Sequence of the first protein:
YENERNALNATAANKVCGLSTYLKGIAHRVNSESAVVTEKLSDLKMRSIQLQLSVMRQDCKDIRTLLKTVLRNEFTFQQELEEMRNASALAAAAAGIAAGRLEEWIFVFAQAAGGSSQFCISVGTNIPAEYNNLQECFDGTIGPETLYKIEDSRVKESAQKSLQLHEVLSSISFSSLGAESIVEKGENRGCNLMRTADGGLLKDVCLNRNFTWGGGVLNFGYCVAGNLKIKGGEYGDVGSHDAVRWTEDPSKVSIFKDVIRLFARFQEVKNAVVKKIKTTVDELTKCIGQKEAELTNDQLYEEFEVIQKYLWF

Contacts between the two chains:
Residue L121 in the second protein interacts with residue G120 in the first protein (closest heavy-atom distance 3.1 Å).
Residue H234 in the second protein is in contact with residue E154 in the first protein (closest heavy-atom distance 3.4 Å).
Residue S230 in the second protein contacts residue G138 in the first protein (closest heavy-atom distance 3.3 Å).
Residue G138 in the second protein interacts with residue L226 in the first protein (closest heavy-atom distance 3.3 Å).
Residue R125 in the second protein interacts with residue L171 in the first protein (closest heavy-atom distance 3.2 Å).
Residue P168 in the second protein contacts residue Y259 in the first protein (closest heavy-atom distance 3.4 Å).
Residue G224 in the second protein contacts residue N216 in the first protein (closest heavy-atom distance 2.8 Å).
Residue G120 in the second protein is in contact with residue I121 in the first protein (closest heavy-atom distance 3.2 Å).
Residue K62 in the second protein interacts with residue Q102 in the first protein (closest heavy-atom distance 3.0 Å).
Residue E154 in the second protein interacts with residue R233 in the first protein (closest heavy-atom distance 2.7 Å).
Residue E175 in the second protein is in contact with residue R285 in the first protein (closest heavy-atom distance 2.9 Å).
Residue R336 in the second protein contacts residue F337 in the first protein (closest heavy-atom distance 2.9 Å).
Residue E169 in the second protein interacts with residue S278 in the first protein (closest heavy-atom distance 3.2 Å).
Residue N216 in the second protein is in contact with residue G224 in the first protein (closest heavy-atom distance 2.8 Å).
Residue Q135 in the second protein is in contact with residue R233 in the first protein (closest heavy-atom distance 3.2 Å).
Residue R109 in the second protein is in contact with residue N110 in the first protein (closest heavy-atom distance 2.9 Å).
Residue R233 in the second protein interacts with residue G139 in the first protein (closest heavy-atom distance 2.7 Å).
Residue N48 in the second protein is in contact with residue N110 in the first protein (closest heavy-atom distance 3.1 Å).
Residue A137 in the second protein is in contact with residue R233 in the first protein (closest heavy-atom distance 3.0 Å).
Residue R233 in the second protein contacts residue E154 in the first protein (closest heavy-atom distance 3.0 Å).
Residue R290 in the second protein contacts residue E175 in the first protein (closest heavy-atom distance 2.8 Å).
Residue G214 in the second protein is in contact with residue L226 in the first protein (closest heavy-atom distance 3.3 Å).
Residue A136 in the second protein is in contact with residue L226 in the first protein (closest heavy-atom distance 3.4 Å).
Residue A117 in the second protein is in contact with residue A116 in the first protein (closest heavy-atom distance 3.4 Å).
Residue T237 in the second protein contacts residue Q135 in the first protein (closest heavy-atom distance 3.1 Å).
Residue P231 in the second protein contacts residue A137 in the first protein (closest heavy-atom distance 3.1 Å).
Residue T55 in the second protein contacts residue E106 in the first protein (closest heavy-atom distance 2.9 Å).
Residue V225 in the second protein interacts with residue N216 in the first protein (closest heavy-atom distance 3.2 Å).
Residue R336 in the second protein is in contact with residue L335 in the first protein (closest heavy-atom distance 3.2 Å).
Residue E128 in the second protein contacts residue G238 in the first protein (closest heavy-atom distance 3.0 Å).
Residue L226 in the second protein is in contact with residue G214 in the first protein (closest heavy-atom distance 3.4 Å).
Residue S279 in the second protein is in contact with residue E169 in the first protein (closest heavy-atom distance 3.3 Å).
Residue A137 in the second protein interacts with residue N232 in the first protein (closest heavy-atom distance 3.0 Å).
Residue G124 in the second protein is in contact with residue R125 in the first protein (closest heavy-atom distance 3.4 Å).
Residue R125 in the second protein contacts residue G124 in the first protein (closest heavy-atom distance 3.4 Å).
Residue E227 in the second protein interacts with residue Q142 in the first protein (closest heavy-atom distance 3.1 Å).
Residue R286 in the second protein interacts with residue E175 in the first protein (closest heavy-atom distance 3.0 Å).
Residue N235 in the second protein is in contact with residue Q135 in the first protein (closest heavy-atom distance 3.3 Å).
Residue R125 in the second protein is in contact with residue E127 in the first protein (closest heavy-atom distance 2.9 Å).
Residue E227 in the second protein interacts with residue G214 in the first protein (closest heavy-atom distance 2.8 Å).
Residue L114 in the second protein interacts with residue I174 in the first protein (closest heavy-atom distance 3.3 Å).
Residue G239 in the second protein is in contact with residue E128 in the first protein (closest heavy-atom distance 2.8 Å).
Residue R125 in the second protein interacts with residue E128 in the first protein (closest heavy-atom distance 2.7 Å).
Residue G214 in the second protein interacts with residue K227 in the first protein (closest heavy-atom distance 3.0 Å).
Residue N110 in the second protein interacts with residue R109 in the first protein (closest heavy-atom distance 2.8 Å).
Residue G138 in the second protein contacts residue N232 in the first protein (closest heavy-atom distance 3.1 Å).
Residue R96 in the second protein contacts residue E329 in the first protein (closest heavy-atom distance 3.0 Å).
Residue W331 in the second protein contacts residue R88 in the first protein (closest heavy-atom distance 2.8 Å).
Residue Q69 in the second protein interacts with residue W336 in the first protein (closest heavy-atom distance 3.2 Å).
Residue N216 in the second protein contacts residue L225 in the first protein (closest heavy-atom distance 3.2 Å).
Residue K62 in the second protein interacts with residue E98 in the first protein (closest heavy-atom distance 3.3 Å).
Residue Q142 in the second protein contacts residue D228 in the first protein (closest heavy-atom distance 3.1 Å).
Residue E128 in the second protein contacts residue R125 in the first protein (closest heavy-atom distance 2.8 Å).
Residue N110 in the second protein contacts residue N48 in the first protein (closest heavy-atom distance 3.1 Å).
Residue Q135 in the second protein is in contact with residue T236 in the first protein (closest heavy-atom distance 3.2 Å).
Residue L171 in the second protein is in contact with residue R125 in the first protein (closest heavy-atom distance 3.3 Å).
Residue S59 in the second protein interacts with residue Q102 in the first protein (closest heavy-atom distance 2.8 Å).
Residue G120 in the second protein is in contact with residue G120 in the first protein (closest heavy-atom distance 3.4 Å).
Residue E227 in the second protein contacts residue N216 in the first protein (closest heavy-atom distance 2.9 Å).
Residue N48 in the second protein is in contact with residue A113 in the first protein (closest heavy-atom distance 3.4 Å).

Sequence of the second protein:
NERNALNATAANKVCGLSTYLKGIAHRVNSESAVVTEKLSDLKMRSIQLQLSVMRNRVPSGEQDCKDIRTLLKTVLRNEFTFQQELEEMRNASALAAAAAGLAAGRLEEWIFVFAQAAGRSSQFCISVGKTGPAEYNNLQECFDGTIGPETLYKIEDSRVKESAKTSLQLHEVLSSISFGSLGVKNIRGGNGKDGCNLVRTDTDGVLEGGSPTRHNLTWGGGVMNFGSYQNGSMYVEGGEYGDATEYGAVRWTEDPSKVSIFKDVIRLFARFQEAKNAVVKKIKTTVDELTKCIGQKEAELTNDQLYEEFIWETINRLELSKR

These two protein chains interact to form a complex.